Sequence of protein 2:
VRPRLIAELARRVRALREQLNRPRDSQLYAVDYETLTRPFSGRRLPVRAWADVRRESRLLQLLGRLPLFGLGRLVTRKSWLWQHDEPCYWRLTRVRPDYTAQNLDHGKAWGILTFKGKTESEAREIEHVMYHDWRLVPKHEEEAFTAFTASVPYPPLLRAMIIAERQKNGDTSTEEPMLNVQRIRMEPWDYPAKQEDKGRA

Sequence of protein 1:
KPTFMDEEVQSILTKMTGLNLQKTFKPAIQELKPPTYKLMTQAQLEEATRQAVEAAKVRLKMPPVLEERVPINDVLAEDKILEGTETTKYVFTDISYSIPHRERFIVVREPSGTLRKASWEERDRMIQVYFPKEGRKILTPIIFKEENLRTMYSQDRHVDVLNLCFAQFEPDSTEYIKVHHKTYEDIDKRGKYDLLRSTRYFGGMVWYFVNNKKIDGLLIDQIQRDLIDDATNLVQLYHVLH

These two protein chains interact to form a complex.

Interface contacts:
Residue L181 in protein 1 contacts residue P168 in protein 2 (closest heavy-atom distance 3.9 Å).
Residue L142 in protein 1 contacts residue A172 in protein 2 (closest heavy-atom distance 3.4 Å).
Residue E169 in protein 1 contacts residue K180 in protein 2 (closest heavy-atom distance 4.1 Å).
Residue F171 in protein 1 is in contact with residue L169 in protein 2 (closest heavy-atom distance 4.2 Å).
Residue D160 in protein 1 interacts with residue M173 in protein 2 (closest heavy-atom distance 4.5 Å).
Residue L142 in protein 1 interacts with residue L169 in protein 2 (closest heavy-atom distance 4.4 Å).
Residue F171 in protein 1 is in contact with residue M173 in protein 2 (closest heavy-atom distance 3.6 Å).
Residue F171 in protein 1 interacts with residue A176 in protein 2 (closest heavy-atom distance 4.0 Å).
Residue L142 in protein 1 is in contact with residue P168 in protein 2 (closest heavy-atom distance 4.4 Å).
Residue V173 in protein 1 is in contact with residue L169 in protein 2 (closest heavy-atom distance 3.5 Å).
Residue F171 in protein 1 is in contact with residue A172 in protein 2 (closest heavy-atom distance 4.1 Å).
Residue L142 in protein 1 interacts with residue R171 in protein 2 (closest heavy-atom distance 4.9 Å).
Residue A143 in protein 1 interacts with residue P168 in protein 2 (closest heavy-atom distance 3.8 Å).